Sequence of protein 2:
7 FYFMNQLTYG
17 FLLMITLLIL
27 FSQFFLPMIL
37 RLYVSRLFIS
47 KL

Contacts between the two chains:
Residue V88 in protein 1 interacts with residue R42 in protein 2 (closest heavy-atom distance 4.1 Å).
Residue S95 in protein 1 interacts with residue I45 in protein 2 (closest heavy-atom distance 4.1 Å).
Residue L92 in protein 1 is in contact with residue I45 in protein 2 (closest heavy-atom distance 3.7 Å).
Residue R96 in protein 1 contacts residue I45 in protein 2 (closest heavy-atom distance 3.8 Å).
Residue S95 in protein 1 contacts residue S46 in protein 2 (closest heavy-atom distance 3.9 Å).
Residue H99 in protein 1 is in contact with residue L48 in protein 2 (closest heavy-atom distance 3.5 Å).
Residue H99 in protein 1 interacts with residue I45 in protein 2 (closest heavy-atom distance 4.9 Å).
Residue L92 in protein 1 interacts with residue R42 in protein 2 (closest heavy-atom distance 4.6 Å).

The following describes two proteins that form a bound complex.

Sequence of protein 1:
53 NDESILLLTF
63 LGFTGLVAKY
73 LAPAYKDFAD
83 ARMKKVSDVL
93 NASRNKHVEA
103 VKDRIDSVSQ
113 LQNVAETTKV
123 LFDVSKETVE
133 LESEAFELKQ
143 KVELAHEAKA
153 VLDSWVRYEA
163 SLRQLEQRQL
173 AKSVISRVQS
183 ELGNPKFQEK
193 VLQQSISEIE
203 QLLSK